The following describes two proteins that form a bound complex.

Interface contacts:
Residue T83 in the second protein interacts with residue K38 in the first protein (closest heavy-atom distance 2.9 Å).
Residue L102 in the second protein interacts with residue L32 in the first protein (closest heavy-atom distance 3.7 Å).
Residue R16 in the second protein contacts residue Y36 in the first protein (closest heavy-atom distance 3.1 Å).
Residue E138 in the second protein contacts residue R26 in the first protein (closest heavy-atom distance 2.8 Å).
Residue G4 in the second protein is in contact with residue L52 in the first protein (closest heavy-atom distance 4.5 Å).
Residue T83 in the second protein interacts with residue Y36 in the first protein (closest heavy-atom distance 3.3 Å).
Residue L11 in the second protein interacts with residue M48 in the first protein (closest heavy-atom distance 3.6 Å).
Residue T83 in the second protein interacts with residue A35 in the first protein (closest heavy-atom distance 3.2 Å).
Residue R15 in the second protein interacts with residue T39 in the first protein (closest heavy-atom distance 4.0 Å).
Residue R16 in the second protein contacts residue I40 in the first protein (closest heavy-atom distance 3.4 Å).
Residue T105 in the second protein interacts with residue D25 in the first protein (closest heavy-atom distance 3.7 Å).
Residue A87 in the second protein interacts with residue Y36 in the first protein (closest heavy-atom distance 3.9 Å).
Residue R33 in the second protein interacts with residue L51 in the first protein (closest heavy-atom distance 4.3 Å).
Residue V40 in the second protein interacts with residue L55 in the first protein (closest heavy-atom distance 3.7 Å).
Residue T105 in the second protein is in contact with residue V21 in the first protein (closest heavy-atom distance 4.3 Å).
Residue P12 in the second protein interacts with residue V44 in the first protein (closest heavy-atom distance 3.6 Å).
Residue L134 in the second protein contacts residue D25 in the first protein (closest heavy-atom distance 4.4 Å).
Residue E37 in the second protein is in contact with residue L51 in the first protein (closest heavy-atom distance 3.8 Å).
Residue E37 in the second protein interacts with residue K54 in the first protein (closest heavy-atom distance 3.5 Å).
Residue L3 in the second protein contacts residue L52 in the first protein (closest heavy-atom distance 3.9 Å).
Residue A8 in the second protein is in contact with residue L49 in the first protein (closest heavy-atom distance 4.0 Å).
Residue E108 in the second protein is in contact with residue R33 in the first protein (closest heavy-atom distance 3.5 Å).
Residue L36 in the second protein interacts with residue L51 in the first protein (closest heavy-atom distance 3.9 Å).
Residue A20 in the second protein is in contact with residue Y36 in the first protein (closest heavy-atom distance 3.4 Å).
Residue D29 in the second protein interacts with residue E47 in the first protein (closest heavy-atom distance 4.7 Å).
Residue G109 in the second protein interacts with residue V21 in the first protein (closest heavy-atom distance 4.5 Å).
Residue F13 in the second protein is in contact with residue I40 in the first protein (closest heavy-atom distance 3.6 Å).
Residue L36 in the second protein is in contact with residue M48 in the first protein (closest heavy-atom distance 3.4 Å).
Residue A106 in the second protein is in contact with residue A30 in the first protein (closest heavy-atom distance 4.4 Å).
Residue R16 in the second protein is in contact with residue R33 in the first protein (closest heavy-atom distance 3.1 Å).
Residue A106 in the second protein is in contact with residue D25 in the first protein (closest heavy-atom distance 4.0 Å).
Residue G4 in the second protein contacts residue L49 in the first protein (closest heavy-atom distance 3.7 Å).
Residue L7 in the second protein contacts residue L49 in the first protein (closest heavy-atom distance 3.7 Å).
Residue I137 in the second protein interacts with residue M28 in the first protein (closest heavy-atom distance 4.0 Å).
Residue V40 in the second protein interacts with residue L51 in the first protein (closest heavy-atom distance 3.8 Å).
Residue R16 in the second protein interacts with residue T39 in the first protein (closest heavy-atom distance 4.0 Å).
Residue V32 in the second protein is in contact with residue M48 in the first protein (closest heavy-atom distance 3.3 Å).
Residue A87 in the second protein interacts with residue L32 in the first protein (closest heavy-atom distance 4.2 Å).
Residue R33 in the second protein interacts with residue M48 in the first protein (closest heavy-atom distance 3.8 Å).
Residue S2 in the second protein is in contact with residue L52 in the first protein (closest heavy-atom distance 4.8 Å).
Residue S2 in the second protein contacts residue A56 in the first protein (closest heavy-atom distance 4.3 Å).
Residue L11 in the second protein interacts with residue P45 in the first protein (closest heavy-atom distance 3.1 Å).
Residue L91 in the second protein is in contact with residue M28 in the first protein (closest heavy-atom distance 4.5 Å).
Residue V40 in the second protein interacts with residue K54 in the first protein (closest heavy-atom distance 3.7 Å).
Residue L102 in the second protein contacts residue D25 in the first protein (closest heavy-atom distance 4.6 Å).
Residue L134 in the second protein interacts with residue K24 in the first protein (closest heavy-atom distance 3.8 Å).
Residue L11 in the second protein contacts residue V44 in the first protein (closest heavy-atom distance 4.3 Å).
Residue T141 in the second protein interacts with residue R26 in the first protein (closest heavy-atom distance 4.8 Å).
Residue R33 in the second protein is in contact with residue E47 in the first protein (closest heavy-atom distance 2.8 Å).
Residue E84 in the second protein interacts with residue Y36 in the first protein (closest heavy-atom distance 4.1 Å).
Residue R16 in the second protein interacts with residue Q37 in the first protein (closest heavy-atom distance 2.9 Å).
Residue M107 in the second protein contacts residue R33 in the first protein (closest heavy-atom distance 2.8 Å).
Residue V40 in the second protein is in contact with residue L52 in the first protein (closest heavy-atom distance 4.8 Å).
Residue A106 in the second protein is in contact with residue G29 in the first protein (closest heavy-atom distance 3.1 Å).
Residue L36 in the second protein contacts residue L52 in the first protein (closest heavy-atom distance 4.1 Å).
Residue L11 in the second protein contacts residue D46 in the first protein (closest heavy-atom distance 4.7 Å).
Residue M107 in the second protein interacts with residue G29 in the first protein (closest heavy-atom distance 3.6 Å).
Residue M107 in the second protein contacts residue L32 in the first protein (closest heavy-atom distance 3.2 Å).
Residue P12 in the second protein is in contact with residue I40 in the first protein (closest heavy-atom distance 3.7 Å).
Residue P12 in the second protein is in contact with residue T39 in the first protein (closest heavy-atom distance 4.6 Å).

Sequence of the second protein:
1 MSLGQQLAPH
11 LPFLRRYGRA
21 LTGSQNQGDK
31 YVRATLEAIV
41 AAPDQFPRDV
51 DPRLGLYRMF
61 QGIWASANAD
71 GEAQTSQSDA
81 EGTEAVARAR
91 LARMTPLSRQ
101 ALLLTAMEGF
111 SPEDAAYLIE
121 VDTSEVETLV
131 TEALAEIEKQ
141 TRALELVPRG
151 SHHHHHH

Sequence of the first protein:
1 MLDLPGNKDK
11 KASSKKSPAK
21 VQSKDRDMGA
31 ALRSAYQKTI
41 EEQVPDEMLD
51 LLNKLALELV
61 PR